Interface contacts:
Residue C2 in the first protein is in contact with residue W92 in the second protein (closest heavy-atom distance 4.1 Å).
Residue F4 in the first protein interacts with residue W92 in the second protein (closest heavy-atom distance 2.9 Å).
Residue Y3 in the first protein interacts with residue I93 in the second protein (closest heavy-atom distance 4.3 Å).
Residue F4 in the first protein contacts residue I93 in the second protein (closest heavy-atom distance 5.0 Å).
Residue I94 in the first protein is in contact with residue S1 in the second protein (closest heavy-atom distance 2.9 Å).
Residue I5 in the first protein is in contact with residue E91 in the second protein (closest heavy-atom distance 4.0 Å).
Residue P6 in the first protein is in contact with residue E91 in the second protein (closest heavy-atom distance 4.9 Å).
Residue Y3 in the first protein interacts with residue W92 in the second protein (closest heavy-atom distance 3.3 Å).
Residue I94 in the first protein interacts with residue F4 in the second protein (closest heavy-atom distance 3.9 Å).
Residue V89 in the first protein contacts residue P6 in the second protein (closest heavy-atom distance 4.2 Å).
Residue P6 in the first protein interacts with residue S90 in the second protein (closest heavy-atom distance 3.0 Å).
Residue I5 in the first protein is in contact with residue S90 in the second protein (closest heavy-atom distance 3.8 Å).
Residue W92 in the first protein is in contact with residue C2 in the second protein (closest heavy-atom distance 4.1 Å).
Residue P6 in the first protein interacts with residue V89 in the second protein (closest heavy-atom distance 4.8 Å).
Residue W92 in the first protein contacts residue Y3 in the second protein (closest heavy-atom distance 3.3 Å).
Residue E91 in the first protein interacts with residue F4 in the second protein (closest heavy-atom distance 3.4 Å).
Residue E91 in the first protein contacts residue Y3 in the second protein (closest heavy-atom distance 3.5 Å).
Residue S90 in the first protein interacts with residue I5 in the second protein (closest heavy-atom distance 3.5 Å).
Residue C2 in the first protein interacts with residue I93 in the second protein (closest heavy-atom distance 3.3 Å).
Residue F4 in the first protein interacts with residue E91 in the second protein (closest heavy-atom distance 3.2 Å).
Residue S1 in the first protein interacts with residue I94 in the second protein (closest heavy-atom distance 3.3 Å).
Residue F4 in the first protein contacts residue I94 in the second protein (closest heavy-atom distance 3.7 Å).
Residue S90 in the first protein contacts residue P6 in the second protein (closest heavy-atom distance 2.9 Å).
Residue S90 in the first protein is in contact with residue F4 in the second protein (closest heavy-atom distance 4.0 Å).
Residue E91 in the first protein contacts residue P6 in the second protein (closest heavy-atom distance 4.8 Å).
Residue W92 in the first protein is in contact with residue F4 in the second protein (closest heavy-atom distance 2.9 Å).
Residue Y3 in the first protein interacts with residue E91 in the second protein (closest heavy-atom distance 4.1 Å).
Residue E91 in the first protein interacts with residue I5 in the second protein (closest heavy-atom distance 4.1 Å).
Residue I93 in the first protein is in contact with residue C2 in the second protein (closest heavy-atom distance 3.4 Å).
Residue S54 in the first protein contacts residue F4 in the second protein (closest heavy-atom distance 5.0 Å).
Residue F4 in the first protein is in contact with residue S90 in the second protein (closest heavy-atom distance 4.1 Å).
Residue I93 in the first protein contacts residue S1 in the second protein (closest heavy-atom distance 4.2 Å).
Residue C2 in the first protein is in contact with residue I94 in the second protein (closest heavy-atom distance 2.7 Å).
Residue I94 in the first protein interacts with residue C2 in the second protein (closest heavy-atom distance 3.0 Å).
Residue I93 in the first protein interacts with residue Y3 in the second protein (closest heavy-atom distance 4.0 Å).
Residue S1 in the first protein contacts residue S1 in the second protein (closest heavy-atom distance 4.0 Å).

Sequence of the second protein:
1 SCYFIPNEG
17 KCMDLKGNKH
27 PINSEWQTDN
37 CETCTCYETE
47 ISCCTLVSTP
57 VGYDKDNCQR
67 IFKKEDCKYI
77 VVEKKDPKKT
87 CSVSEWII

This data describes a binding interaction between two proteins.

Sequence of the first protein:
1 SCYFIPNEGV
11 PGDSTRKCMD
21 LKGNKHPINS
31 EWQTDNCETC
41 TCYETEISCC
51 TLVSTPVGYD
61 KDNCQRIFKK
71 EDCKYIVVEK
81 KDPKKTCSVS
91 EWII